This data describes a binding interaction between two proteins.

Sequence of the first protein:
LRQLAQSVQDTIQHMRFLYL

Contacts between the two chains:
Residue E347 in the second protein interacts with residue M2235 in the first protein (closest heavy-atom distance 3.3 Å).
Residue V348 in the second protein is in contact with residue L2238 in the first protein (closest heavy-atom distance 4.7 Å).
Residue Y351 in the second protein is in contact with residue L2238 in the first protein (closest heavy-atom distance 3.7 Å).
Residue E347 in the second protein contacts residue L2238 in the first protein (closest heavy-atom distance 4.2 Å).
Residue R166 in the second protein interacts with residue Y2239 in the first protein (closest heavy-atom distance 3.4 Å).
Residue Y351 in the second protein interacts with residue Y2239 in the first protein (closest heavy-atom distance 4.6 Å).

Sequence of the second protein:
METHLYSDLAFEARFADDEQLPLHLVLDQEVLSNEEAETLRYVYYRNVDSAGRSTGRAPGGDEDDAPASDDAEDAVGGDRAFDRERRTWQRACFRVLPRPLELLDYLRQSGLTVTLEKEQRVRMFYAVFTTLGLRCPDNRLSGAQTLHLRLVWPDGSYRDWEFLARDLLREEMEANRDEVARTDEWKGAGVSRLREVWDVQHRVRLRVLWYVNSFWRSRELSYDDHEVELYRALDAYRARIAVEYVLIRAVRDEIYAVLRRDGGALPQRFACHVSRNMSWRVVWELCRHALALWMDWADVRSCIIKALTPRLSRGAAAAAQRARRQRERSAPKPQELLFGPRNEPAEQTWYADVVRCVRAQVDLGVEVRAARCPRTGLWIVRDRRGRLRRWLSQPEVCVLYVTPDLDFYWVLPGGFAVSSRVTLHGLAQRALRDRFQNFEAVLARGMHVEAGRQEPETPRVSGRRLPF